The following describes two proteins that form a bound complex.

Contacts between the two chains:
Residue E99 in the second protein interacts with residue L19 in the first protein (closest heavy-atom distance 3.8 Å).
Residue Y104 in the second protein is in contact with residue L19 in the first protein (closest heavy-atom distance 3.5 Å).
Residue F108 in the second protein interacts with residue Q11 in the first protein (closest heavy-atom distance 3.4 Å).
Residue N139 in the second protein contacts residue A16 in the first protein (closest heavy-atom distance 4.1 Å).
Residue R142 in the second protein interacts with residue D17 in the first protein (closest heavy-atom distance 3.0 Å).
Residue Q128 in the second protein contacts residue A5 in the first protein (closest heavy-atom distance 3.5 Å).
Residue L115 in the second protein contacts residue I8 in the first protein (closest heavy-atom distance 3.7 Å).
Residue D136 in the second protein is in contact with residue R13 in the first protein (closest heavy-atom distance 3.7 Å).
Residue F108 in the second protein is in contact with residue M15 in the first protein (closest heavy-atom distance 3.5 Å).
Residue G141 in the second protein contacts residue L19 in the first protein (closest heavy-atom distance 4.5 Å).
Residue E132 in the second protein is in contact with residue A5 in the first protein (closest heavy-atom distance 4.5 Å).
Residue G141 in the second protein interacts with residue N20 in the first protein (closest heavy-atom distance 3.6 Å).
Residue V144 in the second protein contacts residue L19 in the first protein (closest heavy-atom distance 3.6 Å).
Residue Y104 in the second protein interacts with residue M15 in the first protein (closest heavy-atom distance 3.2 Å).
Residue G141 in the second protein is in contact with residue A16 in the first protein (closest heavy-atom distance 3.2 Å).
Residue R142 in the second protein interacts with residue R13 in the first protein (closest heavy-atom distance 3.3 Å).
Residue E99 in the second protein interacts with residue Q22 in the first protein (closest heavy-atom distance 4.5 Å).
Residue F108 in the second protein interacts with residue L12 in the first protein (closest heavy-atom distance 3.5 Å).
Residue E132 in the second protein contacts residue R13 in the first protein (closest heavy-atom distance 2.7 Å).
Residue L115 in the second protein interacts with residue A5 in the first protein (closest heavy-atom distance 3.5 Å).
Residue V129 in the second protein is in contact with residue I8 in the first protein (closest heavy-atom distance 4.6 Å).
Residue A107 in the second protein interacts with residue M15 in the first protein (closest heavy-atom distance 3.6 Å).
Residue W140 in the second protein interacts with residue N20 in the first protein (closest heavy-atom distance 3.6 Å).
Residue V129 in the second protein contacts residue L12 in the first protein (closest heavy-atom distance 3.9 Å).
Residue V129 in the second protein contacts residue A5 in the first protein (closest heavy-atom distance 3.5 Å).
Residue F149 in the second protein contacts residue L12 in the first protein (closest heavy-atom distance 3.7 Å).
Residue Q114 in the second protein is in contact with residue W4 in the first protein (closest heavy-atom distance 3.2 Å).
Residue L111 in the second protein contacts residue I8 in the first protein (closest heavy-atom distance 4.2 Å).
Residue V129 in the second protein contacts residue G9 in the first protein (closest heavy-atom distance 3.6 Å).
Residue N139 in the second protein interacts with residue N20 in the first protein (closest heavy-atom distance 3.5 Å).
Residue Y104 in the second protein is in contact with residue D18 in the first protein (closest heavy-atom distance 3.1 Å).
Residue L115 in the second protein contacts residue W4 in the first protein (closest heavy-atom distance 4.0 Å).
Residue E132 in the second protein interacts with residue A10 in the first protein (closest heavy-atom distance 3.5 Å).
Residue Q128 in the second protein contacts residue R6 in the first protein (closest heavy-atom distance 5.0 Å).
Residue A145 in the second protein is in contact with residue L12 in the first protein (closest heavy-atom distance 4.3 Å).
Residue E99 in the second protein contacts residue Y23 in the first protein (closest heavy-atom distance 4.7 Å).
Residue L133 in the second protein interacts with residue L12 in the first protein (closest heavy-atom distance 3.9 Å).
Residue E132 in the second protein interacts with residue G9 in the first protein (closest heavy-atom distance 3.8 Å).
Residue F100 in the second protein interacts with residue M15 in the first protein (closest heavy-atom distance 3.9 Å).
Residue S125 in the second protein contacts residue A5 in the first protein (closest heavy-atom distance 3.8 Å).
Residue A96 in the second protein contacts residue L19 in the first protein (closest heavy-atom distance 4.3 Å).
Residue H116 in the second protein is in contact with residue W4 in the first protein (closest heavy-atom distance 3.5 Å).
Residue F100 in the second protein contacts residue L12 in the first protein (closest heavy-atom distance 3.9 Å).
Residue Q128 in the second protein interacts with residue Q3 in the first protein (closest heavy-atom distance 4.8 Å).
Residue L133 in the second protein contacts residue R13 in the first protein (closest heavy-atom distance 3.1 Å).
Residue A145 in the second protein is in contact with residue A16 in the first protein (closest heavy-atom distance 3.7 Å).
Residue E132 in the second protein contacts residue R6 in the first protein (closest heavy-atom distance 3.2 Å).
Residue F100 in the second protein contacts residue A16 in the first protein (closest heavy-atom distance 3.9 Å).
Residue L133 in the second protein interacts with residue A16 in the first protein (closest heavy-atom distance 4.3 Å).
Residue F108 in the second protein is in contact with residue I8 in the first protein (closest heavy-atom distance 4.2 Å).
Residue F100 in the second protein contacts residue L19 in the first protein (closest heavy-atom distance 4.0 Å).
Residue L133 in the second protein is in contact with residue G9 in the first protein (closest heavy-atom distance 3.7 Å).
Residue R103 in the second protein contacts residue Q22 in the first protein (closest heavy-atom distance 3.1 Å).
Residue R135 in the second protein is in contact with residue R13 in the first protein (closest heavy-atom distance 3.5 Å).
Residue N139 in the second protein is in contact with residue D17 in the first protein (closest heavy-atom distance 3.0 Å).
Residue Q114 in the second protein contacts residue I8 in the first protein (closest heavy-atom distance 3.6 Å).
Residue R103 in the second protein contacts residue L19 in the first protein (closest heavy-atom distance 4.4 Å).
Residue R142 in the second protein contacts residue A16 in the first protein (closest heavy-atom distance 3.5 Å).

Sequence of the first protein:
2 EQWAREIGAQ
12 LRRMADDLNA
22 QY

Sequence of the second protein:
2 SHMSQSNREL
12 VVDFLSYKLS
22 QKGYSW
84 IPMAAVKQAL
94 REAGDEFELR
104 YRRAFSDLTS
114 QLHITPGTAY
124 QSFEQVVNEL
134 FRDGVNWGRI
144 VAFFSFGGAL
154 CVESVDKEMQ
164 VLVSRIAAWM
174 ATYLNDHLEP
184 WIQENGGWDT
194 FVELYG